Sequence of protein 2:
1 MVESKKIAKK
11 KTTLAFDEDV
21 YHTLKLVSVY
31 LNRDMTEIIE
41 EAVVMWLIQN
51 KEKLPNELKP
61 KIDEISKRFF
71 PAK

Sequence of protein 1:
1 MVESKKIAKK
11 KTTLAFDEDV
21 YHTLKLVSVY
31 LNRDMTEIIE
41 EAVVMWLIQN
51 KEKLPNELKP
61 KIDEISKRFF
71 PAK

Contacts between the two chains:
Residue V27 in protein 2 is in contact with residue K51 in protein 1 (closest heavy-atom distance 3.4 Å).
Residue L31 in protein 2 is in contact with residue K51 in protein 1 (closest heavy-atom distance 3.3 Å).
Residue L14 in protein 2 is in contact with residue K10 in protein 1 (closest heavy-atom distance 3.3 Å).
Residue E18 in protein 2 contacts residue V2 in protein 1 (closest heavy-atom distance 2.5 Å).
Residue M45 in protein 2 is in contact with residue I65 in protein 1 (closest heavy-atom distance 3.2 Å).
Residue F16 in protein 2 contacts residue T12 in protein 1 (closest heavy-atom distance 2.5 Å).
Residue L14 in protein 2 interacts with residue I39 in protein 1 (closest heavy-atom distance 3.0 Å).
Residue I7 in protein 2 contacts residue E18 in protein 1 (closest heavy-atom distance 3.3 Å).
Residue W46 in protein 2 contacts residue M45 in protein 1 (closest heavy-atom distance 3.2 Å).
Residue T23 in protein 2 contacts residue L47 in protein 1 (closest heavy-atom distance 3.2 Å).
Residue T36 in protein 2 is in contact with residue L14 in protein 1 (closest heavy-atom distance 3.1 Å).
Residue Y30 in protein 2 is in contact with residue K51 in protein 1 (closest heavy-atom distance 3.3 Å).
Residue V27 in protein 2 contacts residue L47 in protein 1 (closest heavy-atom distance 3.3 Å).
Residue E40 in protein 2 contacts residue V20 in protein 1 (closest heavy-atom distance 3.3 Å).
Residue F69 in protein 2 contacts residue E40 in protein 1 (closest heavy-atom distance 3.2 Å).
Residue E41 in protein 2 contacts residue W46 in protein 1 (closest heavy-atom distance 2.6 Å).
Residue K51 in protein 2 is in contact with residue L26 in protein 1 (closest heavy-atom distance 3.0 Å).
Residue E41 in protein 2 contacts residue S66 in protein 1 (closest heavy-atom distance 3.3 Å).
Residue D17 in protein 2 interacts with residue T12 in protein 1 (closest heavy-atom distance 2.5 Å).
Residue K10 in protein 2 contacts residue F16 in protein 1 (closest heavy-atom distance 2.1 Å).
Residue L14 in protein 2 contacts residue T36 in protein 1 (closest heavy-atom distance 3.3 Å).
Residue E18 in protein 2 interacts with residue A8 in protein 1 (closest heavy-atom distance 2.8 Å).
Residue T13 in protein 2 interacts with residue T12 in protein 1 (closest heavy-atom distance 3.0 Å).
Residue L14 in protein 2 is in contact with residue T12 in protein 1 (closest heavy-atom distance 2.6 Å).
Residue F70 in protein 2 contacts residue M1 in protein 1 (closest heavy-atom distance 3.3 Å).
Residue E41 in protein 2 is in contact with residue I65 in protein 1 (closest heavy-atom distance 2.9 Å).
Residue T12 in protein 2 contacts residue D17 in protein 1 (closest heavy-atom distance 2.5 Å).
Residue Q49 in protein 2 is in contact with residue W46 in protein 1 (closest heavy-atom distance 3.2 Å).
Residue M45 in protein 2 contacts residue W46 in protein 1 (closest heavy-atom distance 3.3 Å).
Residue I65 in protein 2 is in contact with residue M45 in protein 1 (closest heavy-atom distance 3.3 Å).
Residue R33 in protein 2 interacts with residue S66 in protein 1 (closest heavy-atom distance 3.1 Å).
Residue K11 in protein 2 interacts with residue L14 in protein 1 (closest heavy-atom distance 2.9 Å).
Residue T12 in protein 2 is in contact with residue F16 in protein 1 (closest heavy-atom distance 2.5 Å).
Residue L47 in protein 2 interacts with residue T23 in protein 1 (closest heavy-atom distance 3.3 Å).
Residue M35 in protein 2 contacts residue T12 in protein 1 (closest heavy-atom distance 3.4 Å).
Residue I65 in protein 2 is in contact with residue E41 in protein 1 (closest heavy-atom distance 3.2 Å).
Residue K51 in protein 2 interacts with residue V27 in protein 1 (closest heavy-atom distance 3.0 Å).
Residue A15 in protein 2 is in contact with residue K9 in protein 1 (closest heavy-atom distance 3.0 Å).
Residue S66 in protein 2 is in contact with residue E41 in protein 1 (closest heavy-atom distance 2.9 Å).
Residue A8 in protein 2 interacts with residue E18 in protein 1 (closest heavy-atom distance 2.9 Å).
Residue A42 in protein 2 contacts residue W46 in protein 1 (closest heavy-atom distance 3.1 Å).
Residue D17 in protein 2 contacts residue K10 in protein 1 (closest heavy-atom distance 3.1 Å).
Residue E40 in protein 2 is in contact with residue F69 in protein 1 (closest heavy-atom distance 3.1 Å).
Residue E40 in protein 2 contacts residue L14 in protein 1 (closest heavy-atom distance 3.2 Å).
Residue V44 in protein 2 is in contact with residue F69 in protein 1 (closest heavy-atom distance 3.2 Å).
Residue A15 in protein 2 contacts residue K10 in protein 1 (closest heavy-atom distance 3.3 Å).
Residue F16 in protein 2 is in contact with residue K9 in protein 1 (closest heavy-atom distance 3.2 Å).
Residue I39 in protein 2 is in contact with residue L14 in protein 1 (closest heavy-atom distance 3.1 Å).
Residue F16 in protein 2 is in contact with residue K10 in protein 1 (closest heavy-atom distance 2.2 Å).
Residue T12 in protein 2 interacts with residue T13 in protein 1 (closest heavy-atom distance 3.3 Å).
Residue E40 in protein 2 interacts with residue F16 in protein 1 (closest heavy-atom distance 3.4 Å).
Residue F69 in protein 2 is in contact with residue V44 in protein 1 (closest heavy-atom distance 3.2 Å).
Residue K10 in protein 2 interacts with residue D17 in protein 1 (closest heavy-atom distance 3.1 Å).
Residue Q49 in protein 2 is in contact with residue Q49 in protein 1 (closest heavy-atom distance 2.7 Å).
Residue L14 in protein 2 interacts with residue L14 in protein 1 (closest heavy-atom distance 3.0 Å).
Residue W46 in protein 2 contacts residue A42 in protein 1 (closest heavy-atom distance 3.0 Å).
Residue F16 in protein 2 is in contact with residue E40 in protein 1 (closest heavy-atom distance 2.8 Å).
Residue T12 in protein 2 is in contact with residue L14 in protein 1 (closest heavy-atom distance 2.5 Å).
Residue L26 in protein 2 interacts with residue K51 in protein 1 (closest heavy-atom distance 3.4 Å).
Residue F70 in protein 2 interacts with residue I7 in protein 1 (closest heavy-atom distance 3.2 Å).

The following describes two proteins that form a bound complex.